Contacts between the two chains:
Residue I339 in chain A is in contact with residue F1 in chain B (closest heavy-atom distance 4.0 Å).
Residue L320 in chain A is in contact with residue I3 in chain B (closest heavy-atom distance 4.3 Å).
Residue P354 in chain A interacts with residue V4 in chain B (closest heavy-atom distance 4.2 Å).
Residue Y402 in chain A interacts with residue T7 in chain B (closest heavy-atom distance 3.0 Å).
Residue M9 in chain A contacts residue I3 in chain B (closest heavy-atom distance 3.9 Å).
Residue P396 in chain A contacts residue G5 in chain B (closest heavy-atom distance 3.3 Å).
Residue Y356 in chain A contacts residue I3 in chain B (closest heavy-atom distance 3.1 Å).
Residue M394 in chain A is in contact with residue G5 in chain B (closest heavy-atom distance 3.4 Å).
Residue V410 in chain A contacts residue T6 in chain B (closest heavy-atom distance 4.3 Å).
Residue Y402 in chain A interacts with residue Y8 in chain B (closest heavy-atom distance 3.5 Å).
Residue P397 in chain A contacts residue G5 in chain B (closest heavy-atom distance 4.5 Å).
Residue I339 in chain A is in contact with residue N2 in chain B (closest heavy-atom distance 4.3 Å).
Residue R336 in chain A interacts with residue F1 in chain B (closest heavy-atom distance 3.1 Å).
Residue K341 in chain A is in contact with residue T6 in chain B (closest heavy-atom distance 4.0 Å).
Residue L405 in chain A contacts residue T7 in chain B (closest heavy-atom distance 4.0 Å).
Residue F13 in chain A is in contact with residue F1 in chain B (closest heavy-atom distance 3.4 Å).
Residue D412 in chain A is in contact with residue G5 in chain B (closest heavy-atom distance 3.8 Å).
Residue V410 in chain A interacts with residue T7 in chain B (closest heavy-atom distance 4.1 Å).
Residue M394 in chain A contacts residue V4 in chain B (closest heavy-atom distance 4.2 Å).
Residue V411 in chain A is in contact with residue T6 in chain B (closest heavy-atom distance 4.3 Å).
Residue F13 in chain A contacts residue I3 in chain B (closest heavy-atom distance 4.0 Å).
Residue D412 in chain A contacts residue V4 in chain B (closest heavy-atom distance 4.7 Å).
Residue D10 in chain A is in contact with residue I3 in chain B (closest heavy-atom distance 4.1 Å).
Residue Y356 in chain A contacts residue V4 in chain B (closest heavy-atom distance 3.7 Å).
Residue P396 in chain A is in contact with residue T7 in chain B (closest heavy-atom distance 4.0 Å).
Residue D10 in chain A is in contact with residue V4 in chain B (closest heavy-atom distance 3.7 Å).
Residue M394 in chain A contacts residue N2 in chain B (closest heavy-atom distance 3.3 Å).
Residue Y402 in chain A contacts residue P9 in chain B (closest heavy-atom distance 3.5 Å).
Residue V411 in chain A interacts with residue T7 in chain B (closest heavy-atom distance 4.1 Å).
Residue D412 in chain A interacts with residue T6 in chain B (closest heavy-atom distance 3.2 Å).
Residue L395 in chain A interacts with residue G5 in chain B (closest heavy-atom distance 4.1 Å).
Residue P337 in chain A contacts residue I3 in chain B (closest heavy-atom distance 4.6 Å).
Residue M394 in chain A is in contact with residue I3 in chain B (closest heavy-atom distance 2.9 Å).
Residue P337 in chain A contacts residue F1 in chain B (closest heavy-atom distance 3.9 Å).
Residue D412 in chain A contacts residue N2 in chain B (closest heavy-atom distance 3.0 Å).
Residue P396 in chain A contacts residue T6 in chain B (closest heavy-atom distance 4.3 Å).
Residue M414 in chain A contacts residue I3 in chain B (closest heavy-atom distance 3.7 Å).
Residue E409 in chain A interacts with residue T7 in chain B (closest heavy-atom distance 3.8 Å).
Residue M394 in chain A contacts residue T6 in chain B (closest heavy-atom distance 4.4 Å).
Residue M9 in chain A is in contact with residue V4 in chain B (closest heavy-atom distance 3.7 Å).
Residue Y356 in chain A interacts with residue G5 in chain B (closest heavy-atom distance 4.9 Å).

This data describes a binding interaction between two proteins.

Sequence of chain A:
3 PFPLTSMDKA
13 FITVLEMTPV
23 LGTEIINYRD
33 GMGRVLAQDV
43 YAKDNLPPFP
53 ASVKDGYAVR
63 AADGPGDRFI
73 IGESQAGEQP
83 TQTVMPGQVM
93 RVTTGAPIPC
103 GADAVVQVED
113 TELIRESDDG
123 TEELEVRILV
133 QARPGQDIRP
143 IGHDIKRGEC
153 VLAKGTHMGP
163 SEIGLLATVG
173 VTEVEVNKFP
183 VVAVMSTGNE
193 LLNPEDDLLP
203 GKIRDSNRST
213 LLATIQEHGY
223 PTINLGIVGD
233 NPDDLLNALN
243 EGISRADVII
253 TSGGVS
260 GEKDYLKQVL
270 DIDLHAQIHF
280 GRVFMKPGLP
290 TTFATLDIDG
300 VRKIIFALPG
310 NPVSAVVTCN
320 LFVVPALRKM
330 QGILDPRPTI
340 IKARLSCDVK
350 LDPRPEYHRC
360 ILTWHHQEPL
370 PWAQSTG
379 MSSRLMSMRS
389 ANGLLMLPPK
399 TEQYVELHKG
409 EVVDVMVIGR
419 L

Sequence of chain B:
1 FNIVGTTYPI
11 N